The following describes two proteins that form a bound complex.

Interface contacts:
Residue G47 in chain A contacts residue W7 in chain B (closest heavy-atom distance 3.5 Å).
Residue M51 in chain A contacts residue F3 in chain B (closest heavy-atom distance 3.6 Å).
Residue Q61 in chain A contacts residue Y6 in chain B (closest heavy-atom distance 3.9 Å).
Residue V82 in chain A is in contact with residue L10 in chain B (closest heavy-atom distance 4.3 Å).
Residue F44 in chain A contacts residue W7 in chain B (closest heavy-atom distance 4.7 Å).
Residue H85 in chain A interacts with residue Y6 in chain B (closest heavy-atom distance 4.6 Å).
Residue K40 in chain A interacts with residue A11 in chain B (closest heavy-atom distance 3.0 Å).
Residue I88 in chain A interacts with residue W7 in chain B (closest heavy-atom distance 4.8 Å).
Residue F80 in chain A contacts residue W7 in chain B (closest heavy-atom distance 4.4 Å).
Residue K83 in chain A interacts with residue Y6 in chain B (closest heavy-atom distance 3.7 Å).
Residue Y89 in chain A interacts with residue L10 in chain B (closest heavy-atom distance 4.4 Å).
Residue Q61 in chain A is in contact with residue F3 in chain B (closest heavy-atom distance 2.9 Å).
Residue I50 in chain A interacts with residue W7 in chain B (closest heavy-atom distance 3.6 Å).
Residue V82 in chain A interacts with residue F3 in chain B (closest heavy-atom distance 3.7 Å).
Residue Y56 in chain A interacts with residue F3 in chain B (closest heavy-atom distance 3.5 Å).
Residue G47 in chain A interacts with residue F3 in chain B (closest heavy-atom distance 4.3 Å).
Residue H85 in chain A is in contact with residue L10 in chain B (closest heavy-atom distance 3.6 Å).
Residue L43 in chain A interacts with residue A11 in chain B (closest heavy-atom distance 4.1 Å).
Residue V64 in chain A is in contact with residue F3 in chain B (closest heavy-atom distance 3.9 Å).
Residue V82 in chain A interacts with residue Y6 in chain B (closest heavy-atom distance 3.5 Å).
Residue L43 in chain A contacts residue L10 in chain B (closest heavy-atom distance 3.9 Å).
Residue K40 in chain A is in contact with residue S12 in chain B (closest heavy-atom distance 3.8 Å).
Residue L43 in chain A interacts with residue W7 in chain B (closest heavy-atom distance 3.1 Å).
Residue I50 in chain A is in contact with residue F3 in chain B (closest heavy-atom distance 3.4 Å).
Residue I88 in chain A interacts with residue L10 in chain B (closest heavy-atom distance 3.9 Å).
Residue V82 in chain A interacts with residue W7 in chain B (closest heavy-atom distance 3.7 Å).
Residue H62 in chain A interacts with residue Y6 in chain B (closest heavy-atom distance 3.5 Å).
Residue M51 in chain A interacts with residue A4 in chain B (closest heavy-atom distance 3.9 Å).
Residue Q61 in chain A interacts with residue T2 in chain B (closest heavy-atom distance 3.3 Å).
Residue L46 in chain A contacts residue W7 in chain B (closest heavy-atom distance 3.7 Å).
Residue H85 in chain A interacts with residue Q9 in chain B (closest heavy-atom distance 3.8 Å).

Sequence of chain A:
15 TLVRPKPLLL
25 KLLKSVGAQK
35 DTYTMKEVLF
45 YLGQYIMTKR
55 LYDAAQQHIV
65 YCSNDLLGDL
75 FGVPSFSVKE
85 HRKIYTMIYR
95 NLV

Sequence of chain B:
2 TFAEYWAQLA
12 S